Sequence of chain A:
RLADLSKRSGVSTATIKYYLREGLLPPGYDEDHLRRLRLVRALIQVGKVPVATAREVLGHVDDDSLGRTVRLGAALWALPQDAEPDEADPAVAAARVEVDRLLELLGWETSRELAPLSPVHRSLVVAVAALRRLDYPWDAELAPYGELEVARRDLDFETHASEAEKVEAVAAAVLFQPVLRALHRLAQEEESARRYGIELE

Contacts between the two chains:
Residue L124 in chain B interacts with residue L215 in chain A (closest heavy-atom distance 3.4 Å).
Residue W87 in chain B contacts residue E204 in chain A (closest heavy-atom distance 2.7 Å).
Residue P155 in chain B interacts with residue R166 in chain A (closest heavy-atom distance 3.2 Å).
Residue P147 in chain B contacts residue H174 in chain A (closest heavy-atom distance 3.4 Å).
Residue R209 in chain B interacts with residue G117 in chain A (closest heavy-atom distance 3.4 Å).
Residue R210 in chain B interacts with residue D169 in chain A (closest heavy-atom distance 2.9 Å).
Residue E123 in chain B interacts with residue L215 in chain A (closest heavy-atom distance 3.4 Å).
Residue L215 in chain B is in contact with residue E123 in chain A (closest heavy-atom distance 3.4 Å).
Residue E204 in chain B contacts residue S128 in chain A (closest heavy-atom distance 2.7 Å).
Residue L201 in chain B interacts with residue L134 in chain A (closest heavy-atom distance 3.3 Å).
Residue Q192 in chain B interacts with residue R196 in chain A (closest heavy-atom distance 3.0 Å).
Residue T79 in chain B is in contact with residue G212 in chain A (closest heavy-atom distance 3.2 Å).
Residue G212 in chain B is in contact with residue T79 in chain A (closest heavy-atom distance 3.2 Å).
Residue L201 in chain B interacts with residue V130 in chain A (closest heavy-atom distance 3.4 Å).
Residue L134 in chain B interacts with residue L201 in chain A (closest heavy-atom distance 3.3 Å).
Residue S121 in chain B contacts residue E205 in chain A (closest heavy-atom distance 2.6 Å).
Residue R78 in chain B contacts residue Y211 in chain A (closest heavy-atom distance 2.8 Å).
Residue R200 in chain B is in contact with residue Q91 in chain A (closest heavy-atom distance 3.0 Å).
Residue I213 in chain B is in contact with residue T79 in chain A (closest heavy-atom distance 3.2 Å).
Residue Q203 in chain B contacts residue A187 in chain A (closest heavy-atom distance 3.1 Å).
Residue V130 in chain B contacts residue E204 in chain A (closest heavy-atom distance 3.0 Å).
Residue Q91 in chain B contacts residue R200 in chain A (closest heavy-atom distance 3.0 Å).
Residue H199 in chain B contacts residue D167 in chain A (closest heavy-atom distance 3.0 Å).
Residue E204 in chain B interacts with residue V130 in chain A (closest heavy-atom distance 3.0 Å).
Residue R166 in chain B interacts with residue P155 in chain A (closest heavy-atom distance 3.2 Å).
Residue D167 in chain B interacts with residue Q203 in chain A (closest heavy-atom distance 2.9 Å).
Residue Q55 in chain B is in contact with residue L144 in chain A (closest heavy-atom distance 3.0 Å).
Residue L215 in chain B contacts residue L124 in chain A (closest heavy-atom distance 3.4 Å).
Residue E214 in chain B interacts with residue T79 in chain A (closest heavy-atom distance 2.7 Å).
Residue G117 in chain B contacts residue R209 in chain A (closest heavy-atom distance 3.4 Å).
Residue Q203 in chain B contacts residue D167 in chain A (closest heavy-atom distance 2.9 Å).
Residue E172 in chain B is in contact with residue R210 in chain A (closest heavy-atom distance 2.7 Å).
Residue S128 in chain B interacts with residue E204 in chain A (closest heavy-atom distance 2.7 Å).
Residue D167 in chain B interacts with residue Y156 in chain A (closest heavy-atom distance 2.9 Å).
Residue E205 in chain B contacts residue S121 in chain A (closest heavy-atom distance 2.6 Å).
Residue F191 in chain B interacts with residue W148 in chain A (closest heavy-atom distance 3.3 Å).
Residue V130 in chain B interacts with residue L201 in chain A (closest heavy-atom distance 3.4 Å).
Residue H174 in chain B contacts residue P147 in chain A (closest heavy-atom distance 3.4 Å).
Residue H199 in chain B contacts residue L195 in chain A (closest heavy-atom distance 3.3 Å).
Residue W118 in chain B is in contact with residue E205 in chain A (closest heavy-atom distance 3.3 Å).
Residue A187 in chain B interacts with residue Q203 in chain A (closest heavy-atom distance 3.1 Å).
Residue R166 in chain B contacts residue Y156 in chain A (closest heavy-atom distance 3.3 Å).
Residue L144 in chain B interacts with residue Q55 in chain A (closest heavy-atom distance 3.0 Å).
Residue D167 in chain B interacts with residue H199 in chain A (closest heavy-atom distance 3.0 Å).
Residue L82 in chain B contacts residue I213 in chain A (closest heavy-atom distance 3.5 Å).
Residue W148 in chain B interacts with residue F191 in chain A (closest heavy-atom distance 3.3 Å).
Residue E204 in chain B interacts with residue W87 in chain A (closest heavy-atom distance 2.7 Å).
Residue Y156 in chain B is in contact with residue R166 in chain A (closest heavy-atom distance 3.3 Å).
Residue L195 in chain B interacts with residue H199 in chain A (closest heavy-atom distance 3.3 Å).
Residue R196 in chain B is in contact with residue Q192 in chain A (closest heavy-atom distance 3.0 Å).
Residue L168 in chain B is in contact with residue E206 in chain A (closest heavy-atom distance 3.5 Å).
Residue Y211 in chain B contacts residue E172 in chain A (closest heavy-atom distance 2.8 Å).
Residue R210 in chain B interacts with residue E172 in chain A (closest heavy-atom distance 2.7 Å).
Residue Y211 in chain B interacts with residue R78 in chain A (closest heavy-atom distance 2.8 Å).
Residue D169 in chain B is in contact with residue R210 in chain A (closest heavy-atom distance 2.9 Å).
Residue E205 in chain B contacts residue W118 in chain A (closest heavy-atom distance 3.3 Å).
Residue T79 in chain B is in contact with residue I213 in chain A (closest heavy-atom distance 3.2 Å).
Residue T79 in chain B is in contact with residue E214 in chain A (closest heavy-atom distance 2.7 Å).
Residue Y156 in chain B is in contact with residue D167 in chain A (closest heavy-atom distance 2.9 Å).
Residue E172 in chain B interacts with residue Y211 in chain A (closest heavy-atom distance 2.8 Å).

Sequence of chain B:
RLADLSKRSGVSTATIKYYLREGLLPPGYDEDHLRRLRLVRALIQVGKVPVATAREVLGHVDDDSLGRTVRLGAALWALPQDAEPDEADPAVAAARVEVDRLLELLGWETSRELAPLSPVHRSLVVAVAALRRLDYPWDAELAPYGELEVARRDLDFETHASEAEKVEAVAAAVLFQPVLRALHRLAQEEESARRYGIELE

The following describes two proteins that form a bound complex.